The following describes two proteins that form a bound complex.

Sequence of protein 1:
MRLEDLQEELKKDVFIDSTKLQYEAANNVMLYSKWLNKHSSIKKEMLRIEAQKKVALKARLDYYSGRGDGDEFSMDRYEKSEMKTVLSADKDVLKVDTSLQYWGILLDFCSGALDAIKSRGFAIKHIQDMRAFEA

Residue-level contacts at the interface:
Residue A143 in protein 2 interacts with residue V49 in protein 1 (closest heavy-atom distance 4.3 Å).
Residue L114 in protein 2 is in contact with residue V75 in protein 1 (closest heavy-atom distance 3.6 Å).
Residue G132 in protein 2 contacts residue Y52 in protein 1 (closest heavy-atom distance 4.0 Å).
Residue T118 in protein 2 contacts residue L67 in protein 1 (closest heavy-atom distance 4.0 Å).
Residue E99 in protein 2 is in contact with residue R87 in protein 1 (closest heavy-atom distance 4.2 Å).
Residue G132 in protein 2 contacts residue L56 in protein 1 (closest heavy-atom distance 3.7 Å).
Residue Y98 in protein 2 interacts with residue K78 in protein 1 (closest heavy-atom distance 3.2 Å).
Residue F129 in protein 2 contacts residue S60 in protein 1 (closest heavy-atom distance 3.8 Å).
Residue A133 in protein 2 contacts residue L56 in protein 1 (closest heavy-atom distance 3.8 Å).
Residue D117 in protein 2 contacts residue K74 in protein 1 (closest heavy-atom distance 3.7 Å).
Residue D135 in protein 2 contacts residue K138 in protein 1 (closest heavy-atom distance 4.1 Å).
Residue V34 in protein 2 interacts with residue V49 in protein 1 (closest heavy-atom distance 3.8 Å).
Residue I36 in protein 2 contacts residue V49 in protein 1 (closest heavy-atom distance 4.3 Å).
Residue K31 in protein 2 contacts residue S53 in protein 1 (closest heavy-atom distance 4.0 Å).
Residue R97 in protein 2 contacts residue R87 in protein 1 (closest heavy-atom distance 3.2 Å).
Residue L114 in protein 2 is in contact with residue A71 in protein 1 (closest heavy-atom distance 4.0 Å).
Residue E99 in protein 2 contacts residue K100 in protein 1 (closest heavy-atom distance 2.4 Å).
Residue A109 in protein 2 contacts residue K74 in protein 1 (closest heavy-atom distance 3.2 Å).
Residue Q27 in protein 2 interacts with residue N57 in protein 1 (closest heavy-atom distance 3.1 Å).
Residue L23 in protein 2 contacts residue S61 in protein 1 (closest heavy-atom distance 3.8 Å).
Residue Q121 in protein 2 is in contact with residue L67 in protein 1 (closest heavy-atom distance 3.4 Å).
Residue S101 in protein 2 is in contact with residue K100 in protein 1 (closest heavy-atom distance 2.6 Å).
Residue F153 in protein 2 interacts with residue A152 in protein 1 (closest heavy-atom distance 3.4 Å).
Residue I147 in protein 2 is in contact with residue A45 in protein 1 (closest heavy-atom distance 4.3 Å).
Residue L23 in protein 2 interacts with residue S60 in protein 1 (closest heavy-atom distance 3.5 Å).
Residue V106 in protein 2 contacts residue K78 in protein 1 (closest heavy-atom distance 4.3 Å).
Residue F153 in protein 2 interacts with residue R151 in protein 1 (closest heavy-atom distance 3.2 Å).
Residue V34 in protein 2 is in contact with residue M50 in protein 1 (closest heavy-atom distance 4.2 Å).
Residue Y98 in protein 2 is in contact with residue R87 in protein 1 (closest heavy-atom distance 3.3 Å).
Residue A136 in protein 2 is in contact with residue Y52 in protein 1 (closest heavy-atom distance 4.4 Å).
Residue F129 in protein 2 contacts residue L56 in protein 1 (closest heavy-atom distance 3.9 Å).
Residue S108 in protein 2 interacts with residue K74 in protein 1 (closest heavy-atom distance 4.0 Å).
Residue Y98 in protein 2 interacts with residue D82 in protein 1 (closest heavy-atom distance 2.9 Å).
Residue Y122 in protein 2 interacts with residue L67 in protein 1 (closest heavy-atom distance 3.9 Å).
Residue F153 in protein 2 interacts with residue A155 in protein 1 (closest heavy-atom distance 3.5 Å).
Residue I125 in protein 2 interacts with residue K63 in protein 1 (closest heavy-atom distance 3.5 Å).
Residue K31 in protein 2 interacts with residue M50 in protein 1 (closest heavy-atom distance 4.2 Å).
Residue I125 in protein 2 is in contact with residue S60 in protein 1 (closest heavy-atom distance 3.8 Å).
Residue L30 in protein 2 interacts with residue L56 in protein 1 (closest heavy-atom distance 3.7 Å).
Residue L114 in protein 2 contacts residue K74 in protein 1 (closest heavy-atom distance 4.2 Å).
Residue Q27 in protein 2 is in contact with residue S60 in protein 1 (closest heavy-atom distance 3.2 Å).
Residue D128 in protein 2 interacts with residue K63 in protein 1 (closest heavy-atom distance 2.4 Å).
Residue M150 in protein 2 contacts residue A45 in protein 1 (closest heavy-atom distance 4.0 Å).
Residue I147 in protein 2 is in contact with residue Q42 in protein 1 (closest heavy-atom distance 4.2 Å).
Residue E102 in protein 2 contacts residue S85 in protein 1 (closest heavy-atom distance 4.4 Å).
Residue M150 in protein 2 is in contact with residue I144 in protein 1 (closest heavy-atom distance 4.0 Å).
Residue A109 in protein 2 contacts residue V75 in protein 1 (closest heavy-atom distance 4.2 Å).
Residue F153 in protein 2 is in contact with residue Q148 in protein 1 (closest heavy-atom distance 3.1 Å).
Residue M150 in protein 2 contacts residue Q148 in protein 1 (closest heavy-atom distance 3.5 Å).
Residue H146 in protein 2 contacts residue K145 in protein 1 (closest heavy-atom distance 3.5 Å).
Residue D96 in protein 2 contacts residue R87 in protein 1 (closest heavy-atom distance 3.2 Å).
Residue E102 in protein 2 is in contact with residue R87 in protein 1 (closest heavy-atom distance 2.5 Å).
Residue Q27 in protein 2 is in contact with residue S61 in protein 1 (closest heavy-atom distance 3.1 Å).
Residue I125 in protein 2 contacts residue K64 in protein 1 (closest heavy-atom distance 4.0 Å).
Residue F129 in protein 2 is in contact with residue N57 in protein 1 (closest heavy-atom distance 4.0 Å).
Residue A109 in protein 2 is in contact with residue K78 in protein 1 (closest heavy-atom distance 3.5 Å).
Residue I147 in protein 2 interacts with residue A46 in protein 1 (closest heavy-atom distance 4.1 Å).
Residue I125 in protein 2 is in contact with residue L67 in protein 1 (closest heavy-atom distance 4.2 Å).
Residue I36 in protein 2 interacts with residue A46 in protein 1 (closest heavy-atom distance 4.4 Å).
Residue F35 in protein 2 is in contact with residue M50 in protein 1 (closest heavy-atom distance 4.0 Å).

Sequence of protein 2:
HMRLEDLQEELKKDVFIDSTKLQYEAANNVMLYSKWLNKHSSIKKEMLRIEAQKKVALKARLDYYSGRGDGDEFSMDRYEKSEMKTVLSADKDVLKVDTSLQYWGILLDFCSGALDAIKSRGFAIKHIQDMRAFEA